Residue-level contacts at the interface:
Residue A14 in chain B is in contact with residue L17 in chain A (closest heavy-atom distance 3.9 Å).
Residue E17 in chain B interacts with residue L17 in chain A (closest heavy-atom distance 4.8 Å).
Residue N11 in chain B is in contact with residue L17 in chain A (closest heavy-atom distance 4.8 Å).
Residue E17 in chain B contacts residue T13 in chain A (closest heavy-atom distance 3.3 Å).
Residue S13 in chain B interacts with residue L17 in chain A (closest heavy-atom distance 4.6 Å).

Sequence of chain B:
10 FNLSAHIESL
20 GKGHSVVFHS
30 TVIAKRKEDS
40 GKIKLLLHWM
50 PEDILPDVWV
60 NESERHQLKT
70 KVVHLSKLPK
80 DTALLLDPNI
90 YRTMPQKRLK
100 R

Sequence of chain A:
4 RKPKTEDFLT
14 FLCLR

The following describes two proteins that form a bound complex.